Sequence of chain B:
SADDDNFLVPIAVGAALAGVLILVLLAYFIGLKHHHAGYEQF

This data describes a binding interaction between two proteins.

Sequence of chain A:
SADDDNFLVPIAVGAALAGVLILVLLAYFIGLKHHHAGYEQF

Residue-level contacts at the interface:
Residue L21 in chain A is in contact with residue V20 in chain B (closest heavy-atom distance 4.0 Å).
Residue V24 in chain A interacts with residue L23 in chain B (closest heavy-atom distance 4.5 Å).
Residue V20 in chain A is in contact with residue V20 in chain B (closest heavy-atom distance 4.7 Å).
Residue V24 in chain A interacts with residue V24 in chain B (closest heavy-atom distance 3.8 Å).
Residue L17 in chain A contacts residue V20 in chain B (closest heavy-atom distance 4.8 Å).
Residue L21 in chain A contacts residue L23 in chain B (closest heavy-atom distance 5.0 Å).
Residue I11 in chain A contacts residue D3 in chain B (closest heavy-atom distance 3.2 Å).
Residue L17 in chain A interacts with residue L17 in chain B (closest heavy-atom distance 5.0 Å).